Sequence of chain B:
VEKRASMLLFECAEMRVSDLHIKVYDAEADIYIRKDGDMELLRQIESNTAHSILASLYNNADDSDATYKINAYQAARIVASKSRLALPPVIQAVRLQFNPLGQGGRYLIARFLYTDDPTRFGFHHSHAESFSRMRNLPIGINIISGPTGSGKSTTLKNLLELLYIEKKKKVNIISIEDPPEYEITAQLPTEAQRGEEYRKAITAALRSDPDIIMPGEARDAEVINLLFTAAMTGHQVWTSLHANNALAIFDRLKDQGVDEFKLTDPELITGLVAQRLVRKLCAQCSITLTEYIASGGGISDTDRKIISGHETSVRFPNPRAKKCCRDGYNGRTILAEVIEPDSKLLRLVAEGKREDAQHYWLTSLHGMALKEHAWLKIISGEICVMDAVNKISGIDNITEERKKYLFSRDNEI

These two protein chains interact to form a complex.

Sequence of chain A:
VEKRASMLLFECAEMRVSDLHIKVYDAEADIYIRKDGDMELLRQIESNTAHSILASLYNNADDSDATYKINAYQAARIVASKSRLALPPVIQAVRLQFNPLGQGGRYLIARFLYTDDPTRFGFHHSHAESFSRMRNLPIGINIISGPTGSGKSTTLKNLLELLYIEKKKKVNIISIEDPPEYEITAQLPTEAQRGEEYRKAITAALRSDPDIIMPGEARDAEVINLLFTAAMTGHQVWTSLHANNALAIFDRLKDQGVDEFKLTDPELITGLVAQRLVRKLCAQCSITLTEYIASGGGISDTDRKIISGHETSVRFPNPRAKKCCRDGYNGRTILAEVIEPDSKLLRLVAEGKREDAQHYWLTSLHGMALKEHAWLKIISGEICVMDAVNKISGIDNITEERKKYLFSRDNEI

Contacts between the two chains:
Residue M353 in chain B interacts with residue H363 in chain A (closest heavy-atom distance 4.0 Å).
Residue N286 in chain B is in contact with residue Y213 in chain A (closest heavy-atom distance 3.1 Å).
Residue T354 in chain B interacts with residue H363 in chain A (closest heavy-atom distance 4.1 Å).
Residue N286 in chain B interacts with residue K129 in chain A (closest heavy-atom distance 4.0 Å).
Residue L304 in chain B is in contact with residue Y179 in chain A (closest heavy-atom distance 3.4 Å).
Residue A325 in chain B interacts with residue N205 in chain A (closest heavy-atom distance 4.0 Å).
Residue M353 in chain B interacts with residue D372 in chain A (closest heavy-atom distance 4.0 Å).
Residue R328 in chain B is in contact with residue Q203 in chain A (closest heavy-atom distance 2.8 Å).
Residue D330 in chain B contacts residue H127 in chain A (closest heavy-atom distance 3.1 Å).
Residue V285 in chain B contacts residue M145 in chain A (closest heavy-atom distance 4.2 Å).
Residue G355 in chain B interacts with residue N365 in chain A (closest heavy-atom distance 4.2 Å).
Residue F382 in chain B interacts with residue R475 in chain A (closest heavy-atom distance 2.9 Å).
Residue S464 in chain B is in contact with residue E476 in chain A (closest heavy-atom distance 4.1 Å).
Residue F382 in chain B is in contact with residue D372 in chain A (closest heavy-atom distance 3.5 Å).
Residue R328 in chain B is in contact with residue R201 in chain A (closest heavy-atom distance 2.8 Å).
Residue F382 in chain B interacts with residue D376 in chain A (closest heavy-atom distance 3.7 Å).
Residue K321 in chain B interacts with residue Y179 in chain A (closest heavy-atom distance 4.3 Å).
Residue D330 in chain B interacts with residue D125 in chain A (closest heavy-atom distance 2.9 Å).
Residue Q303 in chain B interacts with residue G208 in chain A (closest heavy-atom distance 3.7 Å).
Residue A302 in chain B interacts with residue K129 in chain A (closest heavy-atom distance 4.3 Å).
Residue A322 in chain B contacts residue Y179 in chain A (closest heavy-atom distance 3.3 Å).
Residue K383 in chain B is in contact with residue D376 in chain A (closest heavy-atom distance 3.6 Å).
Residue Q303 in chain B interacts with residue P206 in chain A (closest heavy-atom distance 4.4 Å).
Residue E318 in chain B interacts with residue Y179 in chain A (closest heavy-atom distance 4.4 Å).
Residue I253 in chain B interacts with residue N365 in chain A (closest heavy-atom distance 3.8 Å).
Residue L251 in chain B is in contact with residue S514 in chain A (closest heavy-atom distance 3.7 Å).
Residue M353 in chain B is in contact with residue R373 in chain A (closest heavy-atom distance 3.7 Å).
Residue T385 in chain B is in contact with residue G473 in chain A (closest heavy-atom distance 4.3 Å).
Residue A325 in chain B contacts residue Y179 in chain A (closest heavy-atom distance 3.7 Å).
Residue M353 in chain B is in contact with residue N365 in chain A (closest heavy-atom distance 3.9 Å).
Residue P252 in chain B interacts with residue K512 in chain A (closest heavy-atom distance 3.4 Å).
Residue A302 in chain B interacts with residue L207 in chain A (closest heavy-atom distance 3.7 Å).
Residue A302 in chain B interacts with residue Y213 in chain A (closest heavy-atom distance 3.6 Å).
Residue K284 in chain B contacts residue D144 in chain A (closest heavy-atom distance 3.8 Å).
Residue Q303 in chain B interacts with residue L207 in chain A (closest heavy-atom distance 3.4 Å).
Residue T301 in chain B interacts with residue Y131 in chain A (closest heavy-atom distance 3.9 Å).
Residue P305 in chain B contacts residue Y179 in chain A (closest heavy-atom distance 4.1 Å).
Residue N250 in chain B interacts with residue V510 in chain A (closest heavy-atom distance 4.3 Å).
Residue S329 in chain B is in contact with residue I215 in chain A (closest heavy-atom distance 3.9 Å).
Residue I253 in chain B contacts residue R397 in chain A (closest heavy-atom distance 3.4 Å).
Residue K283 in chain B contacts residue M145 in chain A (closest heavy-atom distance 3.5 Å).
Residue K284 in chain B interacts with residue M145 in chain A (closest heavy-atom distance 3.2 Å).
Residue N286 in chain B interacts with residue H127 in chain A (closest heavy-atom distance 3.3 Å).
Residue T385 in chain B contacts residue R475 in chain A (closest heavy-atom distance 3.5 Å).
Residue D386 in chain B contacts residue R475 in chain A (closest heavy-atom distance 3.4 Å).
Residue N286 in chain B is in contact with residue R140 in chain A (closest heavy-atom distance 3.4 Å).
Residue F382 in chain B is in contact with residue K375 in chain A (closest heavy-atom distance 4.3 Å).
Residue A325 in chain B is in contact with residue Q203 in chain A (closest heavy-atom distance 3.6 Å).
Residue P305 in chain B contacts residue P206 in chain A (closest heavy-atom distance 4.0 Å).
Residue T350 in chain B is in contact with residue D376 in chain A (closest heavy-atom distance 4.2 Å).
Residue M353 in chain B interacts with residue A364 in chain A (closest heavy-atom distance 4.1 Å).
Residue P252 in chain B interacts with residue S514 in chain A (closest heavy-atom distance 3.7 Å).
Residue S329 in chain B interacts with residue R201 in chain A (closest heavy-atom distance 3.7 Å).
Residue N286 in chain B interacts with residue M145 in chain A (closest heavy-atom distance 3.8 Å).
Residue D330 in chain B is in contact with residue I215 in chain A (closest heavy-atom distance 4.0 Å).
Residue D330 in chain B interacts with residue R140 in chain A (closest heavy-atom distance 3.1 Å).
Residue T354 in chain B is in contact with residue N365 in chain A (closest heavy-atom distance 4.2 Å).
Residue D332 in chain B is in contact with residue R140 in chain A (closest heavy-atom distance 2.8 Å).
Residue D386 in chain B interacts with residue D372 in chain A (closest heavy-atom distance 3.7 Å).
Residue P252 in chain B is in contact with residue N511 in chain A (closest heavy-atom distance 3.4 Å).